Residue-level contacts at the interface:
Residue P402 in chain B is in contact with residue Y105 in chain A (closest heavy-atom distance 4.3 Å).
Residue G447 in chain B is in contact with residue M119 in chain A (closest heavy-atom distance 4.8 Å).
Residue P449 in chain B interacts with residue T63 in chain A (closest heavy-atom distance 4.1 Å).
Residue F443 in chain B is in contact with residue V116 in chain A (closest heavy-atom distance 4.1 Å).
Residue R448 in chain B interacts with residue S121 in chain A (closest heavy-atom distance 4.3 Å).
Residue A380 in chain B is in contact with residue F66 in chain A (closest heavy-atom distance 4.3 Å).
Residue R448 in chain B is in contact with residue T63 in chain A (closest heavy-atom distance 5.0 Å).
Residue P384 in chain B is in contact with residue F66 in chain A (closest heavy-atom distance 4.2 Å).
Residue R448 in chain B contacts residue P124 in chain A (closest heavy-atom distance 4.9 Å).
Residue F446 in chain B is in contact with residue M67 in chain A (closest heavy-atom distance 4.4 Å).
Residue F443 in chain B interacts with residue M119 in chain A (closest heavy-atom distance 3.3 Å).
Residue F443 in chain B contacts residue F112 in chain A (closest heavy-atom distance 4.1 Å).
Residue F443 in chain B is in contact with residue R127 in chain A (closest heavy-atom distance 4.5 Å).
Residue F446 in chain B interacts with residue N65 in chain A (closest heavy-atom distance 4.3 Å).
Residue F446 in chain B is in contact with residue F66 in chain A (closest heavy-atom distance 4.7 Å).
Residue G447 in chain B contacts residue N65 in chain A (closest heavy-atom distance 4.3 Å).
Residue K381 in chain B interacts with residue N65 in chain A (closest heavy-atom distance 3.3 Å).
Residue F443 in chain B contacts residue I134 in chain A (closest heavy-atom distance 3.8 Å).
Residue G447 in chain B is in contact with residue S121 in chain A (closest heavy-atom distance 3.7 Å).
Residue F446 in chain B is in contact with residue V116 in chain A (closest heavy-atom distance 4.3 Å).
Residue F446 in chain B contacts residue M119 in chain A (closest heavy-atom distance 3.1 Å).
Residue F443 in chain B is in contact with residue V115 in chain A (closest heavy-atom distance 4.5 Å).
Residue K381 in chain B is in contact with residue T63 in chain A (closest heavy-atom distance 4.1 Å).
Residue F388 in chain B is in contact with residue F66 in chain A (closest heavy-atom distance 4.4 Å).
Residue A380 in chain B contacts residue N65 in chain A (closest heavy-atom distance 3.5 Å).
Residue K381 in chain B interacts with residue A64 in chain A (closest heavy-atom distance 3.3 Å).
Residue L442 in chain B interacts with residue F112 in chain A (closest heavy-atom distance 4.7 Å).
Residue P401 in chain B is in contact with residue Y105 in chain A (closest heavy-atom distance 3.6 Å).
Residue L442 in chain B contacts residue V116 in chain A (closest heavy-atom distance 4.8 Å).
Residue L400 in chain B contacts residue Y105 in chain A (closest heavy-atom distance 3.3 Å).
Residue F446 in chain B is in contact with residue S120 in chain A (closest heavy-atom distance 4.3 Å).
Residue G378 in chain B interacts with residue N65 in chain A (closest heavy-atom distance 5.0 Å).
Residue F406 in chain B interacts with residue I101 in chain A (closest heavy-atom distance 4.7 Å).
Residue K381 in chain B interacts with residue K62 in chain A (closest heavy-atom distance 3.4 Å).
Residue V439 in chain B contacts residue F112 in chain A (closest heavy-atom distance 4.6 Å).
Residue R448 in chain B contacts residue G122 in chain A (closest heavy-atom distance 4.3 Å).

Sequence of chain A:
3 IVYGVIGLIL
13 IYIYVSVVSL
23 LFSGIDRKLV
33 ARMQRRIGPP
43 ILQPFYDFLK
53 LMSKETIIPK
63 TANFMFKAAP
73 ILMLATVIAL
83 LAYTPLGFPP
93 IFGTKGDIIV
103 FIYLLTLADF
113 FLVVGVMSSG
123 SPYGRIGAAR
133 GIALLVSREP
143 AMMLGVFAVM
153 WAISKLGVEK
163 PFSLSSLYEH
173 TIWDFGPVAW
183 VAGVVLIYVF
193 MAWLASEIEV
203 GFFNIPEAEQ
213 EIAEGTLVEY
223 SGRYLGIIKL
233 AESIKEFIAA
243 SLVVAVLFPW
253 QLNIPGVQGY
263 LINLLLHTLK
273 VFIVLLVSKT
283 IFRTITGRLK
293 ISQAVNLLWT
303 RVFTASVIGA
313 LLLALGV

This data describes a binding interaction between two proteins.

Sequence of chain B:
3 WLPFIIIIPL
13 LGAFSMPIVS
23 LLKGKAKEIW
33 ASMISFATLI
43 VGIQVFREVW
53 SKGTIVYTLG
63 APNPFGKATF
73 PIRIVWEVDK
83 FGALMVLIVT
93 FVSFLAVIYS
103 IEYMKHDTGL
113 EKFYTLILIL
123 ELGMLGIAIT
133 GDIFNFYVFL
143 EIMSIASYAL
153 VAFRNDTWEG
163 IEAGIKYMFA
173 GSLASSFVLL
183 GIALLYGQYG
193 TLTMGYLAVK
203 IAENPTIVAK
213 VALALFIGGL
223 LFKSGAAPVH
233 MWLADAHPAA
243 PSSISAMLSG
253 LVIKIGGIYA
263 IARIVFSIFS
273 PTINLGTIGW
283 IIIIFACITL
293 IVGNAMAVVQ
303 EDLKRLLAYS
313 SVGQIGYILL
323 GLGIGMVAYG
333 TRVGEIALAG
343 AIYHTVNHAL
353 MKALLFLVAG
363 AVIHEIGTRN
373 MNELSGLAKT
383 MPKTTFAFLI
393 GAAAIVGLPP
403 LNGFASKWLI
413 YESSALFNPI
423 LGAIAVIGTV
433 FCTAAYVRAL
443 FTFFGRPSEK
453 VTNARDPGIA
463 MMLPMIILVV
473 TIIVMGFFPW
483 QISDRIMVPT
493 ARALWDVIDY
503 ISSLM